Residue-level contacts at the interface:
Residue R341 in chain A is in contact with residue Y384 in chain B (closest heavy-atom distance 3.1 Å).
Residue F632 in chain A interacts with residue I614 in chain B (closest heavy-atom distance 3.1 Å).
Residue D138 in chain A interacts with residue K166 in chain B (closest heavy-atom distance 3.0 Å).
Residue P615 in chain A is in contact with residue A612 in chain B (closest heavy-atom distance 3.2 Å).
Residue R545 in chain A is in contact with residue L541 in chain B (closest heavy-atom distance 3.0 Å).
Residue A1 in chain A interacts with residue L102 in chain B (closest heavy-atom distance 3.2 Å).
Residue F117 in chain A contacts residue S120 in chain B (closest heavy-atom distance 3.0 Å).
Residue F616 in chain A interacts with residue R610 in chain B (closest heavy-atom distance 3.0 Å).
Residue Y445 in chain A interacts with residue E452 in chain B (closest heavy-atom distance 2.9 Å).
Residue V101 in chain A is in contact with residue E49 in chain B (closest heavy-atom distance 3.2 Å).
Residue A534 in chain A interacts with residue G550 in chain B (closest heavy-atom distance 3.2 Å).
Residue G540 in chain A is in contact with residue I522 in chain B (closest heavy-atom distance 3.0 Å).
Residue S520 in chain A interacts with residue G524 in chain B (closest heavy-atom distance 3.2 Å).
Residue N100 in chain A contacts residue E49 in chain B (closest heavy-atom distance 3.0 Å).
Residue Y445 in chain A contacts residue D475 in chain B (closest heavy-atom distance 3.2 Å).
Residue K116 in chain A is in contact with residue S120 in chain B (closest heavy-atom distance 3.0 Å).
Residue D628 in chain A interacts with residue E613 in chain B (closest heavy-atom distance 3.0 Å).
Residue G443 in chain A interacts with residue R430 in chain B (closest heavy-atom distance 3.1 Å).
Residue K557 in chain A contacts residue I544 in chain B (closest heavy-atom distance 3.0 Å).
Residue D624 in chain A is in contact with residue K607 in chain B (closest heavy-atom distance 3.2 Å).
Residue N535 in chain A interacts with residue F549 in chain B (closest heavy-atom distance 3.1 Å).
Residue I531 in chain A contacts residue F549 in chain B (closest heavy-atom distance 3.1 Å).
Residue K557 in chain A interacts with residue A546 in chain B (closest heavy-atom distance 3.1 Å).
Residue N543 in chain A interacts with residue E538 in chain B (closest heavy-atom distance 2.9 Å).
Residue D96 in chain A is in contact with residue K67 in chain B (closest heavy-atom distance 3.1 Å).
Residue S15 in chain A interacts with residue N63 in chain B (closest heavy-atom distance 3.1 Å).
Residue R545 in chain A interacts with residue E539 in chain B (closest heavy-atom distance 3.1 Å).
Residue I592 in chain A contacts residue A585 in chain B (closest heavy-atom distance 3.2 Å).
Residue R341 in chain A is in contact with residue R321 in chain B (closest heavy-atom distance 3.0 Å).
Residue E340 in chain A interacts with residue N293 in chain B (closest heavy-atom distance 3.0 Å).
Residue Y445 in chain A contacts residue D453 in chain B (closest heavy-atom distance 3.2 Å).
Residue N448 in chain A interacts with residue T450 in chain B (closest heavy-atom distance 3.1 Å).
Residue R559 in chain A interacts with residue S548 in chain B (closest heavy-atom distance 3.2 Å).
Residue T590 in chain A contacts residue T587 in chain B (closest heavy-atom distance 3.0 Å).
Residue L659 in chain A is in contact with residue L659 in chain B (closest heavy-atom distance 3.0 Å).
Residue S593 in chain A contacts residue D608 in chain B (closest heavy-atom distance 3.1 Å).
Residue R378 in chain A interacts with residue D379 in chain B (closest heavy-atom distance 3.2 Å).
Residue D379 in chain A is in contact with residue D379 in chain B (closest heavy-atom distance 3.2 Å).
Residue F339 in chain A contacts residue Y351 in chain B (closest heavy-atom distance 3.2 Å).
Residue S184 in chain A interacts with residue R270 in chain B (closest heavy-atom distance 3.0 Å).
Residue S630 in chain A is in contact with residue F616 in chain B (closest heavy-atom distance 3.0 Å).
Residue D628 in chain A is in contact with residue H606 in chain B (closest heavy-atom distance 3.0 Å).
Residue E340 in chain A is in contact with residue S323 in chain B (closest heavy-atom distance 3.1 Å).
Residue F625 in chain A interacts with residue H606 in chain B (closest heavy-atom distance 3.0 Å).
Residue E14 in chain A interacts with residue A65 in chain B (closest heavy-atom distance 3.2 Å).
Residue N547 in chain A is in contact with residue N543 in chain B (closest heavy-atom distance 3.2 Å).
Residue T13 in chain A interacts with residue K67 in chain B (closest heavy-atom distance 3.1 Å).
Residue K562 in chain A is in contact with residue Y551 in chain B (closest heavy-atom distance 3.1 Å).
Residue I592 in chain A interacts with residue N605 in chain B (closest heavy-atom distance 3.2 Å).
Residue S548 in chain A contacts residue N543 in chain B (closest heavy-atom distance 3.0 Å).
Residue N547 in chain A contacts residue L541 in chain B (closest heavy-atom distance 3.2 Å).
Residue S595 in chain A interacts with residue G583 in chain B (closest heavy-atom distance 3.2 Å).
Residue R559 in chain A contacts residue A546 in chain B (closest heavy-atom distance 3.2 Å).
Residue Q376 in chain A contacts residue R321 in chain B (closest heavy-atom distance 3.2 Å).
Residue N543 in chain A is in contact with residue E539 in chain B (closest heavy-atom distance 3.2 Å).
Residue K287 in chain A interacts with residue N292 in chain B (closest heavy-atom distance 3.1 Å).
Residue K118 in chain A contacts residue K118 in chain B (closest heavy-atom distance 3.2 Å).
Residue R545 in chain A interacts with residue G542 in chain B (closest heavy-atom distance 3.0 Å).
Residue Y104 in chain A is in contact with residue D50 in chain B (closest heavy-atom distance 3.2 Å).
Residue T469 in chain A is in contact with residue I474 in chain B (closest heavy-atom distance 3.2 Å).

Sequence of chain A:
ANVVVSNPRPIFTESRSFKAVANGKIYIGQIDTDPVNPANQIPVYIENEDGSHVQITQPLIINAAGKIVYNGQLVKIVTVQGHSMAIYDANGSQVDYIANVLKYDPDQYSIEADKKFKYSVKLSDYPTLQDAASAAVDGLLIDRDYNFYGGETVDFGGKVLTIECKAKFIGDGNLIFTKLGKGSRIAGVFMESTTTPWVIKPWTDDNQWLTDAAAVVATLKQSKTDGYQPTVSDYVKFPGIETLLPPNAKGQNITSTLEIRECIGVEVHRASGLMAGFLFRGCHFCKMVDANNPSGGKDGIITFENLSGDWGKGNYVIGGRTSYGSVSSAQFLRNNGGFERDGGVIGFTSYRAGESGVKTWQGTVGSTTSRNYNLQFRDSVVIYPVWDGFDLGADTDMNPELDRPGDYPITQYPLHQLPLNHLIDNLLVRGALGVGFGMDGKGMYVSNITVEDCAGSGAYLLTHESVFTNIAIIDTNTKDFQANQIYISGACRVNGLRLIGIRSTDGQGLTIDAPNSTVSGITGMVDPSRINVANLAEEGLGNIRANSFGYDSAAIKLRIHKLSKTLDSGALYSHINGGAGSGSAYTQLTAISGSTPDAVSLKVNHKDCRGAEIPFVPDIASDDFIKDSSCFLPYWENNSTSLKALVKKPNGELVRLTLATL

This data describes a binding interaction between two proteins.

Sequence of chain B:
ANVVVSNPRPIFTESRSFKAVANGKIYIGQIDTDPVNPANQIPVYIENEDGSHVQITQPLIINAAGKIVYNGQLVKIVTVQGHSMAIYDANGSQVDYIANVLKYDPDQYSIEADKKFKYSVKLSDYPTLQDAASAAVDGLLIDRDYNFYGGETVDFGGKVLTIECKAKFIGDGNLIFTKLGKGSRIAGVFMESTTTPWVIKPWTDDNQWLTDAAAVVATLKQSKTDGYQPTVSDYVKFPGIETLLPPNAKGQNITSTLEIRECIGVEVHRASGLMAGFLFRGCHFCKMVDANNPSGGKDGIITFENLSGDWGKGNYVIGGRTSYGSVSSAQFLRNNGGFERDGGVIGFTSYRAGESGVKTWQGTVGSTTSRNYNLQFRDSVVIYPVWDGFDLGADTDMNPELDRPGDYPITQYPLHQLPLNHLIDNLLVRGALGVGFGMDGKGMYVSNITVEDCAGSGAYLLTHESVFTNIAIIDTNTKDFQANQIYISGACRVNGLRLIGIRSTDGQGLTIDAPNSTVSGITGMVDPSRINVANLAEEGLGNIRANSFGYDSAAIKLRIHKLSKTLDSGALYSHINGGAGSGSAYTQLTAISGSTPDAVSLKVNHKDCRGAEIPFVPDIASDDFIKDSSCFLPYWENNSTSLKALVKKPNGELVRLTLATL